These two protein chains interact to form a complex.

Sequence of chain A:
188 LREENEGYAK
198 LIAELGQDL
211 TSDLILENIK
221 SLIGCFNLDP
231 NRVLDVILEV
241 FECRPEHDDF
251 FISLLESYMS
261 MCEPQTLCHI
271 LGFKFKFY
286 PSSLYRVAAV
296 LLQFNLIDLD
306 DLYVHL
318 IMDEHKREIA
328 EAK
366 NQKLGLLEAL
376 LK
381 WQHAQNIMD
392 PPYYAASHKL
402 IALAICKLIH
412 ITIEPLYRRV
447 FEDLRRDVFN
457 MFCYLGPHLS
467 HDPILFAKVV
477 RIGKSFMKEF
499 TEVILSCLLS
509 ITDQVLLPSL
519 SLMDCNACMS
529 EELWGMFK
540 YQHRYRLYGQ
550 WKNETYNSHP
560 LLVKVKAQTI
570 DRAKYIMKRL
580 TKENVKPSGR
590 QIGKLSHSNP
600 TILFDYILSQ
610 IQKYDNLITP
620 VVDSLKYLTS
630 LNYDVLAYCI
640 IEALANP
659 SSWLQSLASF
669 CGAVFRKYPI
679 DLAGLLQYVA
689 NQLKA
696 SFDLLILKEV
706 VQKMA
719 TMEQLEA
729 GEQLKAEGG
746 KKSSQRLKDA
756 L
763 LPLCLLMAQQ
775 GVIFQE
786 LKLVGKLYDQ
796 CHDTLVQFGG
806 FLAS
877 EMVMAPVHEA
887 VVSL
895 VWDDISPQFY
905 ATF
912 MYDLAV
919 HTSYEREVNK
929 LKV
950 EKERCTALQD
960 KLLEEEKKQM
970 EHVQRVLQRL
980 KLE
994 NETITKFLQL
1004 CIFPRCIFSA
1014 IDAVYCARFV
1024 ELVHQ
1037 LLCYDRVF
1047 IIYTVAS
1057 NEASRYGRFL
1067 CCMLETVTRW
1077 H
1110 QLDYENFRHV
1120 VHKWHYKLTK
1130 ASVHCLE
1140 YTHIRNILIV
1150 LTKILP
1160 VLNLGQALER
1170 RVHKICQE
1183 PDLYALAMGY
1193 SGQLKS

Interface contacts:
Residue M261 in chain A is in contact with residue R219 in chain B (closest heavy-atom distance 4.3 Å).
Residue K220 in chain A is in contact with residue T207 in chain B (closest heavy-atom distance 4.1 Å).
Residue G224 in chain A is in contact with residue K203 in chain B (closest heavy-atom distance 3.4 Å).
Residue D205 in chain A interacts with residue P423 in chain B (closest heavy-atom distance 4.5 Å).
Residue R244 in chain A interacts with residue M431 in chain B (closest heavy-atom distance 3.6 Å).
Residue E193 in chain A is in contact with residue F355 in chain B (closest heavy-atom distance 3.3 Å).
Residue K197 in chain A contacts residue A353 in chain B (closest heavy-atom distance 2.5 Å).
Residue P230 in chain A contacts residue L215 in chain B (closest heavy-atom distance 4.2 Å).
Residue C225 in chain A is in contact with residue K203 in chain B (closest heavy-atom distance 4.0 Å).
Residue E201 in chain A contacts residue Y351 in chain B (closest heavy-atom distance 4.3 Å).
Residue R232 in chain A interacts with residue E439 in chain B (closest heavy-atom distance 3.5 Å).
Residue E239 in chain A is in contact with residue H434 in chain B (closest heavy-atom distance 4.4 Å).
Residue R189 in chain A contacts residue Y385 in chain B (closest heavy-atom distance 3.8 Å).
Residue G203 in chain A contacts residue R373 in chain B (closest heavy-atom distance 3.5 Å).
Residue C243 in chain A contacts residue M431 in chain B (closest heavy-atom distance 3.6 Å).
Residue E193 in chain A contacts residue Q378 in chain B (closest heavy-atom distance 3.3 Å).
Residue F273 in chain A interacts with residue W445 in chain B (closest heavy-atom distance 3.2 Å).
Residue L222 in chain A contacts residue Y351 in chain B (closest heavy-atom distance 4.4 Å).
Residue G224 in chain A contacts residue G211 in chain B (closest heavy-atom distance 4.0 Å).
Residue C243 in chain A interacts with residue H434 in chain B (closest heavy-atom distance 3.2 Å).
Residue A196 in chain A contacts residue I381 in chain B (closest heavy-atom distance 4.4 Å).
Residue A200 in chain A interacts with residue H374 in chain B (closest heavy-atom distance 3.5 Å).
Residue A196 in chain A is in contact with residue H374 in chain B (closest heavy-atom distance 3.8 Å).
Residue I223 in chain A contacts residue Q214 in chain B (closest heavy-atom distance 3.3 Å).
Residue E246 in chain A is in contact with residue R427 in chain B (closest heavy-atom distance 3.0 Å).
Residue I223 in chain A interacts with residue G211 in chain B (closest heavy-atom distance 4.3 Å).
Residue I199 in chain A is in contact with residue I435 in chain B (closest heavy-atom distance 4.0 Å).
Residue N192 in chain A contacts residue I381 in chain B (closest heavy-atom distance 3.3 Å).
Residue R189 in chain A interacts with residue N443 in chain B (closest heavy-atom distance 4.1 Å).
Residue L188 in chain A interacts with residue W442 in chain B (closest heavy-atom distance 4.1 Å).
Residue N227 in chain A contacts residue Q214 in chain B (closest heavy-atom distance 3.0 Å).
Residue R232 in chain A is in contact with residue W442 in chain B (closest heavy-atom distance 4.2 Å).
Residue L228 in chain A interacts with residue Q214 in chain B (closest heavy-atom distance 3.3 Å).
Residue K197 in chain A is in contact with residue H374 in chain B (closest heavy-atom distance 3.5 Å).
Residue M261 in chain A interacts with residue L215 in chain B (closest heavy-atom distance 3.8 Å).
Residue F226 in chain A is in contact with residue K354 in chain B (closest heavy-atom distance 4.4 Å).
Residue E193 in chain A contacts residue Q296 in chain B (closest heavy-atom distance 2.4 Å).
Residue K220 in chain A interacts with residue G211 in chain B (closest heavy-atom distance 4.5 Å).
Residue K197 in chain A interacts with residue F355 in chain B (closest heavy-atom distance 3.6 Å).
Residue N192 in chain A contacts residue F299 in chain B (closest heavy-atom distance 4.0 Å).
Residue S221 in chain A contacts residue Y351 in chain B (closest heavy-atom distance 3.9 Å).
Residue G224 in chain A interacts with residue T207 in chain B (closest heavy-atom distance 3.3 Å).
Residue K197 in chain A contacts residue K354 in chain B (closest heavy-atom distance 3.4 Å).
Residue C225 in chain A is in contact with residue T207 in chain B (closest heavy-atom distance 3.7 Å).
Residue P230 in chain A interacts with residue A218 in chain B (closest heavy-atom distance 3.9 Å).
Residue I199 in chain A is in contact with residue F428 in chain B (closest heavy-atom distance 4.1 Å).
Residue L188 in chain A is in contact with residue E439 in chain B (closest heavy-atom distance 4.2 Å).
Residue E263 in chain A interacts with residue R219 in chain B (closest heavy-atom distance 3.9 Å).
Residue G224 in chain A contacts residue C210 in chain B (closest heavy-atom distance 4.4 Å).
Residue N218 in chain A interacts with residue Y351 in chain B (closest heavy-atom distance 3.1 Å).
Residue A200 in chain A contacts residue L377 in chain B (closest heavy-atom distance 3.8 Å).
Residue G203 in chain A is in contact with residue F428 in chain B (closest heavy-atom distance 3.7 Å).
Residue I199 in chain A interacts with residue L377 in chain B (closest heavy-atom distance 3.8 Å).
Residue A196 in chain A is in contact with residue L377 in chain B (closest heavy-atom distance 3.5 Å).
Residue E242 in chain A contacts residue H434 in chain B (closest heavy-atom distance 3.4 Å).
Residue P230 in chain A contacts residue Q214 in chain B (closest heavy-atom distance 3.8 Å).
Residue Y258 in chain A interacts with residue L215 in chain B (closest heavy-atom distance 4.1 Å).
Residue F273 in chain A contacts residue W442 in chain B (closest heavy-atom distance 3.7 Å).
Residue E239 in chain A contacts residue T438 in chain B (closest heavy-atom distance 2.8 Å).
Residue E193 in chain A interacts with residue R300 in chain B (closest heavy-atom distance 4.2 Å).

Sequence of chain B:
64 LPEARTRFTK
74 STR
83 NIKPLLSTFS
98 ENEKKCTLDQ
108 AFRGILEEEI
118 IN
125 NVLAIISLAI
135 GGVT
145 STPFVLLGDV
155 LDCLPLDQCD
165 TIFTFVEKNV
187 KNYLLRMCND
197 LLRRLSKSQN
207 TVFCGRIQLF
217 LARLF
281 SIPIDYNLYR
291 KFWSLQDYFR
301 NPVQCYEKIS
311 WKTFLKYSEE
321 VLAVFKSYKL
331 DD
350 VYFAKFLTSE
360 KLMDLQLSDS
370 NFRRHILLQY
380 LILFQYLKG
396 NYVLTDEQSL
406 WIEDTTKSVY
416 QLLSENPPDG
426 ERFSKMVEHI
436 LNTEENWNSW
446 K